This data describes a binding interaction between two proteins.

Interface contacts:
Residue R234 in protein 1 is in contact with residue Q122 in protein 2 (closest heavy-atom distance 3.8 Å).
Residue I42 in protein 1 interacts with residue F456 in protein 2 (closest heavy-atom distance 3.8 Å).
Residue V1067 in protein 1 contacts residue I452 in protein 2 (closest heavy-atom distance 4.1 Å).
Residue R1056 in protein 1 contacts residue F460 in protein 2 (closest heavy-atom distance 3.7 Å).
Residue R1056 in protein 1 contacts residue A459 in protein 2 (closest heavy-atom distance 4.5 Å).
Residue R1071 in protein 1 contacts residue H445 in protein 2 (closest heavy-atom distance 3.4 Å).
Residue H27 in protein 1 interacts with residue L442 in protein 2 (closest heavy-atom distance 3.0 Å).
Residue D854 in protein 1 interacts with residue Q122 in protein 2 (closest heavy-atom distance 3.5 Å).
Residue R1092 in protein 1 interacts with residue W457 in protein 2 (closest heavy-atom distance 3.1 Å).
Residue G43 in protein 1 contacts residue F456 in protein 2 (closest heavy-atom distance 4.3 Å).
Residue L1085 in protein 1 is in contact with residue W457 in protein 2 (closest heavy-atom distance 3.7 Å).
Residue R1056 in protein 1 interacts with residue G462 in protein 2 (closest heavy-atom distance 3.9 Å).
Residue M1055 in protein 1 contacts residue F460 in protein 2 (closest heavy-atom distance 3.8 Å).
Residue H1069 in protein 1 contacts residue I452 in protein 2 (closest heavy-atom distance 4.1 Å).
Residue E1086 in protein 1 interacts with residue F460 in protein 2 (closest heavy-atom distance 3.9 Å).
Residue H1069 in protein 1 interacts with residue A447 in protein 2 (closest heavy-atom distance 4.1 Å).
Residue R1071 in protein 1 interacts with residue D448 in protein 2 (closest heavy-atom distance 3.1 Å).
Residue H1088 in protein 1 is in contact with residue A447 in protein 2 (closest heavy-atom distance 3.4 Å).
Residue H1029 in protein 1 contacts residue R465 in protein 2 (closest heavy-atom distance 3.1 Å).
Residue N1076 in protein 1 contacts residue H445 in protein 2 (closest heavy-atom distance 4.1 Å).
Residue M1077 in protein 1 is in contact with residue A446 in protein 2 (closest heavy-atom distance 4.1 Å).
Residue N1052 in protein 1 is in contact with residue F456 in protein 2 (closest heavy-atom distance 3.1 Å).
Residue A1078 in protein 1 interacts with residue A446 in protein 2 (closest heavy-atom distance 4.5 Å).
Residue G28 in protein 1 contacts residue Q438 in protein 2 (closest heavy-atom distance 3.3 Å).
Residue L29 in protein 1 contacts residue L442 in protein 2 (closest heavy-atom distance 3.7 Å).
Residue V1067 in protein 1 contacts residue L449 in protein 2 (closest heavy-atom distance 4.2 Å).
Residue N1076 in protein 1 is in contact with residue L442 in protein 2 (closest heavy-atom distance 3.7 Å).
Residue P44 in protein 1 interacts with residue I452 in protein 2 (closest heavy-atom distance 3.9 Å).
Residue H1088 in protein 1 is in contact with residue W457 in protein 2 (closest heavy-atom distance 3.9 Å).
Residue A1078 in protein 1 contacts residue A447 in protein 2 (closest heavy-atom distance 3.5 Å).
Residue N22 in protein 1 is in contact with residue Q438 in protein 2 (closest heavy-atom distance 4.5 Å).
Residue H1069 in protein 1 contacts residue L449 in protein 2 (closest heavy-atom distance 3.8 Å).
Residue R1059 in protein 1 is in contact with residue F460 in protein 2 (closest heavy-atom distance 3.3 Å).
Residue Y1089 in protein 1 contacts residue N461 in protein 2 (closest heavy-atom distance 3.9 Å).
Residue R234 in protein 1 is in contact with residue S121 in protein 2 (closest heavy-atom distance 3.0 Å).
Residue L1085 in protein 1 interacts with residue L449 in protein 2 (closest heavy-atom distance 3.6 Å).
Residue H1088 in protein 1 contacts residue L449 in protein 2 (closest heavy-atom distance 4.2 Å).
Residue H27 in protein 1 interacts with residue Q438 in protein 2 (closest heavy-atom distance 3.2 Å).
Residue W1082 in protein 1 contacts residue F460 in protein 2 (closest heavy-atom distance 4.0 Å).
Residue V1067 in protein 1 is in contact with residue F456 in protein 2 (closest heavy-atom distance 4.3 Å).
Residue Y1089 in protein 1 interacts with residue F460 in protein 2 (closest heavy-atom distance 4.0 Å).
Residue N1052 in protein 1 interacts with residue A459 in protein 2 (closest heavy-atom distance 3.1 Å).
Residue H1069 in protein 1 contacts residue D448 in protein 2 (closest heavy-atom distance 3.7 Å).
Residue R1071 in protein 1 contacts residue Q451 in protein 2 (closest heavy-atom distance 2.8 Å).
Residue H1069 in protein 1 interacts with residue H445 in protein 2 (closest heavy-atom distance 3.3 Å).
Residue V1031 in protein 1 is in contact with residue E553 in protein 2 (closest heavy-atom distance 4.3 Å).
Residue L1080 in protein 1 contacts residue L449 in protein 2 (closest heavy-atom distance 4.5 Å).
Residue M1055 in protein 1 contacts residue F456 in protein 2 (closest heavy-atom distance 3.2 Å).
Residue L1085 in protein 1 contacts residue F460 in protein 2 (closest heavy-atom distance 3.9 Å).
Residue K185 in protein 1 interacts with residue N131 in protein 2 (closest heavy-atom distance 3.8 Å).
Residue R1092 in protein 1 contacts residue D454 in protein 2 (closest heavy-atom distance 4.1 Å).
Residue Y1089 in protein 1 is in contact with residue W457 in protein 2 (closest heavy-atom distance 3.2 Å).
Residue R1034 in protein 1 contacts residue E553 in protein 2 (closest heavy-atom distance 3.2 Å).
Residue H30 in protein 1 interacts with residue L442 in protein 2 (closest heavy-atom distance 3.3 Å).
Residue M1055 in protein 1 contacts residue A459 in protein 2 (closest heavy-atom distance 4.0 Å).
Residue K185 in protein 1 is in contact with residue D130 in protein 2 (closest heavy-atom distance 3.2 Å).
Residue N1052 in protein 1 is in contact with residue D455 in protein 2 (closest heavy-atom distance 4.4 Å).
Residue A1030 in protein 1 interacts with residue E553 in protein 2 (closest heavy-atom distance 3.1 Å).
Residue R1056 in protein 1 is in contact with residue D464 in protein 2 (closest heavy-atom distance 3.6 Å).
Residue G28 in protein 1 contacts residue L442 in protein 2 (closest heavy-atom distance 3.7 Å).

Sequence of protein 2:
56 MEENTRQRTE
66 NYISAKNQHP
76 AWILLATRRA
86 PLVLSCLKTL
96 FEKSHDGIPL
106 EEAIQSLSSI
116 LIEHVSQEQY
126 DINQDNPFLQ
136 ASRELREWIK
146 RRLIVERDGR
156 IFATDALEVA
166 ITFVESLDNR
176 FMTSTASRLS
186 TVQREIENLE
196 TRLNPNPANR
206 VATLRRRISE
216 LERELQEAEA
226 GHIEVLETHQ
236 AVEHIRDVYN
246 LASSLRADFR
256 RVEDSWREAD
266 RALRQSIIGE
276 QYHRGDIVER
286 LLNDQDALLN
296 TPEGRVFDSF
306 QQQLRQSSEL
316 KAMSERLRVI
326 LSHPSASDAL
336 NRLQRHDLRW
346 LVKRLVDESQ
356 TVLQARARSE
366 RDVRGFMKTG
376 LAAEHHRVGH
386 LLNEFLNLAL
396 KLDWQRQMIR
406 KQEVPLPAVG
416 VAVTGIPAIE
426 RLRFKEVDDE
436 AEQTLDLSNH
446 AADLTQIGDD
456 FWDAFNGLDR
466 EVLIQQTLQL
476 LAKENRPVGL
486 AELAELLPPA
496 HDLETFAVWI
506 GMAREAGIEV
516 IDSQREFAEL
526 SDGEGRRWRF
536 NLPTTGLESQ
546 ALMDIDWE

Sequence of protein 1:
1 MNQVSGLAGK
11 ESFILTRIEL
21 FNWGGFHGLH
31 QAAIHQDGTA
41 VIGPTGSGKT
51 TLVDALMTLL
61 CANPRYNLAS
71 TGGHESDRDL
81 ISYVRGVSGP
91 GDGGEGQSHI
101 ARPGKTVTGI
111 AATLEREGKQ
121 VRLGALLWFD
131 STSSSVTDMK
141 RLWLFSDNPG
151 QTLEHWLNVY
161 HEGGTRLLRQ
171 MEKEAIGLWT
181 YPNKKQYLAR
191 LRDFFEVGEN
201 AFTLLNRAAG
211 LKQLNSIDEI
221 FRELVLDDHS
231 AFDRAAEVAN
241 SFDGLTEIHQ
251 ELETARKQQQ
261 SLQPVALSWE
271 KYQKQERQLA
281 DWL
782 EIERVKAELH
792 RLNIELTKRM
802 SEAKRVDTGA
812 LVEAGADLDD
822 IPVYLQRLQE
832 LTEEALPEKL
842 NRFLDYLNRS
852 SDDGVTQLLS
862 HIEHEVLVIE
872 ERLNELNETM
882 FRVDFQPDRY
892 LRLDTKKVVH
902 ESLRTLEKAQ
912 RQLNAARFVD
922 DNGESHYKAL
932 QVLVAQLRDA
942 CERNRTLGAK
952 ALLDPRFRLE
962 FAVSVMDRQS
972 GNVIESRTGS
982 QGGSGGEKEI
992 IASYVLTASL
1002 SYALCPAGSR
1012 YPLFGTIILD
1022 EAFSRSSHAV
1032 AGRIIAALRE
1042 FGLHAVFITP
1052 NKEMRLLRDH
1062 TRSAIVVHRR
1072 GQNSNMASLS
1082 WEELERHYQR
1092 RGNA